Residue-level contacts at the interface:
Residue V64 in protein 1 is in contact with residue A20 in protein 2 (closest heavy-atom distance 4.5 Å).
Residue K69 in protein 1 contacts residue S18 in protein 2 (closest heavy-atom distance 3.9 Å).
Residue V64 in protein 1 is in contact with residue A23 in protein 2 (closest heavy-atom distance 5.0 Å).
Residue N65 in protein 1 interacts with residue K21 in protein 2 (closest heavy-atom distance 4.3 Å).
Residue V64 in protein 1 is in contact with residue K21 in protein 2 (closest heavy-atom distance 3.6 Å).
Residue N65 in protein 1 interacts with residue S18 in protein 2 (closest heavy-atom distance 3.6 Å).
Residue N65 in protein 1 is in contact with residue A23 in protein 2 (closest heavy-atom distance 3.6 Å).
Residue V64 in protein 1 is in contact with residue S18 in protein 2 (closest heavy-atom distance 3.7 Å).
Residue H66 in protein 1 is in contact with residue I22 in protein 2 (closest heavy-atom distance 5.0 Å).
Residue V64 in protein 1 interacts with residue A19 in protein 2 (closest heavy-atom distance 5.0 Å).
Residue Y67 in protein 1 interacts with residue A23 in protein 2 (closest heavy-atom distance 4.2 Å).
Residue N65 in protein 1 is in contact with residue I22 in protein 2 (closest heavy-atom distance 4.7 Å).
Residue V64 in protein 1 contacts residue I22 in protein 2 (closest heavy-atom distance 3.2 Å).

Sequence of protein 1:
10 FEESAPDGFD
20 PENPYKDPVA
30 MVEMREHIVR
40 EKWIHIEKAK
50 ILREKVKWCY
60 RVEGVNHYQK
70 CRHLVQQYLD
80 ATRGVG

Sequence of protein 2:
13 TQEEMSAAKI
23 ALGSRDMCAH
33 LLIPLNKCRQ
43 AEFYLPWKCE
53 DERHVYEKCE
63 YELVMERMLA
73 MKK

The following describes two proteins that form a bound complex.